Sequence of chain A:
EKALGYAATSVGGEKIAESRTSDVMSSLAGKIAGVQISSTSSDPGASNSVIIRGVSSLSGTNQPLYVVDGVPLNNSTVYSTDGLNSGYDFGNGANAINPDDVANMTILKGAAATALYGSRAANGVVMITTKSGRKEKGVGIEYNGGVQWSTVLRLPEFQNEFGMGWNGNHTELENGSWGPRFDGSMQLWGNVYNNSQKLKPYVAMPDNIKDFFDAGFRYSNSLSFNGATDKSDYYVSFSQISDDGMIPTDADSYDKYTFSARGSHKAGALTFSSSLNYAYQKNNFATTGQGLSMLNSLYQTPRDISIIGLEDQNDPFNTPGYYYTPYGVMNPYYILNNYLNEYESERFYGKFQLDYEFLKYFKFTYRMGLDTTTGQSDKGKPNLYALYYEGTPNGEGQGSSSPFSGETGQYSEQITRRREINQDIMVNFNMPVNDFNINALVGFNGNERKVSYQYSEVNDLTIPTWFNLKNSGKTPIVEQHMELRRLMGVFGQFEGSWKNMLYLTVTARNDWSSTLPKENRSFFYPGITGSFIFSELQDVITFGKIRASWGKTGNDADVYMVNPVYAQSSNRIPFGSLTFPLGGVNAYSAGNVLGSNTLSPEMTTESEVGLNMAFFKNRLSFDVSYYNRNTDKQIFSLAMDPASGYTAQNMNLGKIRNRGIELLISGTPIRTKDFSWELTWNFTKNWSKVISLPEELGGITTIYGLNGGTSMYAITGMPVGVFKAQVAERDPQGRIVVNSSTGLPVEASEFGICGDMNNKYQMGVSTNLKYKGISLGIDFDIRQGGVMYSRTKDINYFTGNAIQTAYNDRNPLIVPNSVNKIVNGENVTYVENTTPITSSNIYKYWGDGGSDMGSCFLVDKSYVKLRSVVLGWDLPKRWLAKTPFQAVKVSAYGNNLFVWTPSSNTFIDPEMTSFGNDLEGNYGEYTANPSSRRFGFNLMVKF

The following describes two proteins that form a bound complex.

Sequence of chain B:
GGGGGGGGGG

Interface contacts:
Residue Y363 in chain A interacts with residue G9 in chain B (closest heavy-atom distance 4.0 Å).
Residue F839 in chain A is in contact with residue G8 in chain B (closest heavy-atom distance 4.2 Å).
Residue L120 in chain A contacts residue G3 in chain B (closest heavy-atom distance 4.2 Å).
Residue L120 in chain A is in contact with residue G5 in chain B (closest heavy-atom distance 5.0 Å).
Residue E210 in chain A contacts residue G10 in chain B (closest heavy-atom distance 3.3 Å).
Residue R613 in chain A is in contact with residue G1 in chain B (closest heavy-atom distance 4.0 Å).
Residue L747 in chain A is in contact with residue G2 in chain B (closest heavy-atom distance 3.2 Å).
Residue Y363 in chain A interacts with residue G10 in chain B (closest heavy-atom distance 4.0 Å).
Residue N748 in chain A contacts residue G2 in chain B (closest heavy-atom distance 3.2 Å).
Residue Q326 in chain A contacts residue G4 in chain B (closest heavy-atom distance 3.2 Å).
Residue E210 in chain A interacts with residue G9 in chain B (closest heavy-atom distance 4.4 Å).
Residue G746 in chain A is in contact with residue G2 in chain B (closest heavy-atom distance 2.6 Å).
Residue N748 in chain A interacts with residue G3 in chain B (closest heavy-atom distance 2.8 Å).
Residue N211 in chain A is in contact with residue G9 in chain B (closest heavy-atom distance 2.7 Å).
Residue F616 in chain A interacts with residue G4 in chain B (closest heavy-atom distance 3.3 Å).
Residue G746 in chain A contacts residue G3 in chain B (closest heavy-atom distance 4.4 Å).
Residue F616 in chain A contacts residue G6 in chain B (closest heavy-atom distance 4.7 Å).
Residue F839 in chain A contacts residue G10 in chain B (closest heavy-atom distance 5.0 Å).
Residue L747 in chain A is in contact with residue G3 in chain B (closest heavy-atom distance 3.5 Å).
Residue L747 in chain A contacts residue G5 in chain B (closest heavy-atom distance 4.6 Å).
Residue Q326 in chain A contacts residue G6 in chain B (closest heavy-atom distance 2.7 Å).
Residue Q326 in chain A contacts residue G5 in chain B (closest heavy-atom distance 3.3 Å).
Residue N211 in chain A interacts with residue G10 in chain B (closest heavy-atom distance 4.5 Å).
Residue F839 in chain A interacts with residue G9 in chain B (closest heavy-atom distance 3.9 Å).
Residue F616 in chain A is in contact with residue G5 in chain B (closest heavy-atom distance 2.9 Å).
Residue L120 in chain A interacts with residue G4 in chain B (closest heavy-atom distance 4.3 Å).
Residue W202 in chain A is in contact with residue G9 in chain B (closest heavy-atom distance 4.1 Å).
Residue W202 in chain A is in contact with residue G10 in chain B (closest heavy-atom distance 3.5 Å).
Residue N748 in chain A contacts residue G4 in chain B (closest heavy-atom distance 4.5 Å).
Residue Y967 in chain A contacts residue G5 in chain B (closest heavy-atom distance 4.1 Å).